Sequence of chain B:
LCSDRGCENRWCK

Residue-level contacts at the interface:
Residue Y87 in chain A interacts with residue R10 in chain B (closest heavy-atom distance 4.4 Å).
Residue Y231 in chain A is in contact with residue R5 in chain B (closest heavy-atom distance 4.5 Å).
Residue V216 in chain A is in contact with residue R5 in chain B (closest heavy-atom distance 3.9 Å).
Residue G229 in chain A contacts residue R5 in chain B (closest heavy-atom distance 3.3 Å).
Residue L92 in chain A contacts residue S3 in chain B (closest heavy-atom distance 3.9 Å).
Residue H46 in chain A contacts residue E8 in chain B (closest heavy-atom distance 2.8 Å).
Residue I49 in chain A interacts with residue R10 in chain B (closest heavy-atom distance 3.8 Å).
Residue T91 in chain A contacts residue C2 in chain B (closest heavy-atom distance 4.3 Å).
Residue S193 in chain A contacts residue R5 in chain B (closest heavy-atom distance 2.7 Å).
Residue L92 in chain A is in contact with residue L1 in chain B (closest heavy-atom distance 3.4 Å).
Residue R220 in chain A contacts residue L1 in chain B (closest heavy-atom distance 3.7 Å).
Residue T91 in chain A interacts with residue L1 in chain B (closest heavy-atom distance 3.4 Å).
Residue H46 in chain A contacts residue R5 in chain B (closest heavy-atom distance 4.2 Å).
Residue G221 in chain A is in contact with residue D4 in chain B (closest heavy-atom distance 3.3 Å).
Residue G221 in chain A interacts with residue R5 in chain B (closest heavy-atom distance 2.9 Å).
Residue G219 in chain A contacts residue D4 in chain B (closest heavy-atom distance 4.1 Å).
Residue S198 in chain A contacts residue R5 in chain B (closest heavy-atom distance 3.6 Å).
Residue H94 in chain A interacts with residue S3 in chain B (closest heavy-atom distance 4.6 Å).
Residue H94 in chain A contacts residue R5 in chain B (closest heavy-atom distance 4.2 Å).
Residue C194 in chain A interacts with residue E8 in chain B (closest heavy-atom distance 4.3 Å).
Residue Q195 in chain A interacts with residue D4 in chain B (closest heavy-atom distance 3.3 Å).
Residue H94 in chain A contacts residue G6 in chain B (closest heavy-atom distance 4.0 Å).
Residue D192 in chain A contacts residue R5 in chain B (closest heavy-atom distance 3.0 Å).
Residue G196 in chain A interacts with residue E8 in chain B (closest heavy-atom distance 2.8 Å).
Residue S217 in chain A is in contact with residue G6 in chain B (closest heavy-atom distance 4.2 Å).
Residue D50 in chain A interacts with residue W11 in chain B (closest heavy-atom distance 2.8 Å).
Residue C47 in chain A interacts with residue N9 in chain B (closest heavy-atom distance 2.8 Å).
Residue C47 in chain A is in contact with residue E8 in chain B (closest heavy-atom distance 4.2 Å).
Residue P228 in chain A is in contact with residue R5 in chain B (closest heavy-atom distance 4.5 Å).
Residue V30 in chain A interacts with residue N9 in chain B (closest heavy-atom distance 3.7 Å).
Residue S198 in chain A interacts with residue G6 in chain B (closest heavy-atom distance 3.7 Å).
Residue C222 in chain A is in contact with residue D4 in chain B (closest heavy-atom distance 4.0 Å).
Residue H46 in chain A is in contact with residue R10 in chain B (closest heavy-atom distance 3.5 Å).
Residue W218 in chain A interacts with residue R5 in chain B (closest heavy-atom distance 3.5 Å).
Residue R20 in chain A contacts residue N9 in chain B (closest heavy-atom distance 2.8 Å).
Residue H94 in chain A interacts with residue R10 in chain B (closest heavy-atom distance 4.4 Å).
Residue Q195 in chain A is in contact with residue C7 in chain B (closest heavy-atom distance 3.7 Å).
Residue C194 in chain A interacts with residue R5 in chain B (closest heavy-atom distance 3.5 Å).
Residue Y57 in chain A is in contact with residue N9 in chain B (closest heavy-atom distance 3.1 Å).
Residue H46 in chain A is in contact with residue G6 in chain B (closest heavy-atom distance 3.3 Å).
Residue Y51 in chain A interacts with residue W11 in chain B (closest heavy-atom distance 3.4 Å).
Residue F48 in chain A is in contact with residue N9 in chain B (closest heavy-atom distance 4.4 Å).
Residue S198 in chain A is in contact with residue E8 in chain B (closest heavy-atom distance 2.5 Å).
Residue C222 in chain A contacts residue R5 in chain B (closest heavy-atom distance 3.9 Å).
Residue D50 in chain A is in contact with residue N9 in chain B (closest heavy-atom distance 4.3 Å).
Residue V30 in chain A interacts with residue E8 in chain B (closest heavy-atom distance 3.4 Å).
Residue S217 in chain A is in contact with residue R5 in chain B (closest heavy-atom distance 3.2 Å).
Residue Y51 in chain A contacts residue N9 in chain B (closest heavy-atom distance 3.2 Å).
Residue Y51 in chain A contacts residue R10 in chain B (closest heavy-atom distance 3.7 Å).
Residue D197 in chain A is in contact with residue E8 in chain B (closest heavy-atom distance 4.0 Å).
Residue G219 in chain A interacts with residue S3 in chain B (closest heavy-atom distance 2.7 Å).
Residue Y150 in chain A interacts with residue E8 in chain B (closest heavy-atom distance 4.2 Å).
Residue Q195 in chain A contacts residue R5 in chain B (closest heavy-atom distance 3.9 Å).
Residue T91 in chain A is in contact with residue S3 in chain B (closest heavy-atom distance 4.5 Å).
Residue D50 in chain A is in contact with residue R10 in chain B (closest heavy-atom distance 3.0 Å).
Residue L92 in chain A contacts residue C2 in chain B (closest heavy-atom distance 4.2 Å).
Residue Q195 in chain A is in contact with residue E8 in chain B (closest heavy-atom distance 3.6 Å).
Residue W218 in chain A interacts with residue S3 in chain B (closest heavy-atom distance 3.5 Å).
Residue G219 in chain A contacts residue R5 in chain B (closest heavy-atom distance 4.0 Å).
Residue C31 in chain A is in contact with residue E8 in chain B (closest heavy-atom distance 3.6 Å).

This data describes a binding interaction between two proteins.

Sequence of chain A:
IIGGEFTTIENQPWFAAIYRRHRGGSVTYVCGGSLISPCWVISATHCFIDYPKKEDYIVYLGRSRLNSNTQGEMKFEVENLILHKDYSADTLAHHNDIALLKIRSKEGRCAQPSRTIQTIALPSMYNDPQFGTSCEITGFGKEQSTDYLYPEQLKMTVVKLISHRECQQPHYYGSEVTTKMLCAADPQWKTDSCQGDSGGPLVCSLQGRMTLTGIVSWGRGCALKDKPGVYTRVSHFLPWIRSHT